Sequence of protein 2:
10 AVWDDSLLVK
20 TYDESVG

The following describes two proteins that form a bound complex.

Interface contacts:
Residue Q93 in protein 1 contacts residue S24 in protein 2 (closest heavy-atom distance 2.9 Å).
Residue R181 in protein 1 is in contact with residue D22 in protein 2 (closest heavy-atom distance 2.8 Å).
Residue R181 in protein 1 contacts residue Y21 in protein 2 (closest heavy-atom distance 3.5 Å).
Residue Q93 in protein 1 contacts residue E23 in protein 2 (closest heavy-atom distance 4.8 Å).
Residue A100 in protein 1 is in contact with residue L16 in protein 2 (closest heavy-atom distance 3.9 Å).
Residue Q222 in protein 1 is in contact with residue G26 in protein 2 (closest heavy-atom distance 3.0 Å).
Residue A100 in protein 1 interacts with residue L17 in protein 2 (closest heavy-atom distance 4.4 Å).
Residue S143 in protein 1 contacts residue D14 in protein 2 (closest heavy-atom distance 2.6 Å).
Residue V177 in protein 1 interacts with residue Y21 in protein 2 (closest heavy-atom distance 4.3 Å).
Residue L145 in protein 1 interacts with residue L17 in protein 2 (closest heavy-atom distance 4.7 Å).
Residue L173 in protein 1 interacts with residue Y21 in protein 2 (closest heavy-atom distance 3.7 Å).
Residue Q222 in protein 1 contacts residue V25 in protein 2 (closest heavy-atom distance 3.3 Å).
Residue Y184 in protein 1 is in contact with residue S24 in protein 2 (closest heavy-atom distance 3.9 Å).
Residue L142 in protein 1 interacts with residue L17 in protein 2 (closest heavy-atom distance 4.3 Å).
Residue Q103 in protein 1 interacts with residue A10 in protein 2 (closest heavy-atom distance 3.7 Å).
Residue P140 in protein 1 is in contact with residue S15 in protein 2 (closest heavy-atom distance 4.2 Å).
Residue Q103 in protein 1 interacts with residue V11 in protein 2 (closest heavy-atom distance 3.3 Å).
Residue W89 in protein 1 contacts residue S24 in protein 2 (closest heavy-atom distance 3.6 Å).
Residue P226 in protein 1 interacts with residue V25 in protein 2 (closest heavy-atom distance 4.1 Å).
Residue A100 in protein 1 is in contact with residue T20 in protein 2 (closest heavy-atom distance 4.2 Å).
Residue L141 in protein 1 is in contact with residue S15 in protein 2 (closest heavy-atom distance 4.9 Å).
Residue P226 in protein 1 contacts residue Y21 in protein 2 (closest heavy-atom distance 4.1 Å).
Residue Y184 in protein 1 interacts with residue L17 in protein 2 (closest heavy-atom distance 3.9 Å).
Residue E110 in protein 1 contacts residue V11 in protein 2 (closest heavy-atom distance 3.6 Å).
Residue V188 in protein 1 is in contact with residue L17 in protein 2 (closest heavy-atom distance 3.7 Å).
Residue V177 in protein 1 interacts with residue D22 in protein 2 (closest heavy-atom distance 4.7 Å).
Residue V104 in protein 1 contacts residue L17 in protein 2 (closest heavy-atom distance 4.1 Å).
Residue L229 in protein 1 interacts with residue Y21 in protein 2 (closest heavy-atom distance 4.0 Å).
Residue L142 in protein 1 interacts with residue D14 in protein 2 (closest heavy-atom distance 2.8 Å).
Residue L107 in protein 1 contacts residue W12 in protein 2 (closest heavy-atom distance 4.8 Å).
Residue L107 in protein 1 is in contact with residue V11 in protein 2 (closest heavy-atom distance 3.5 Å).
Residue Q139 in protein 1 is in contact with residue V18 in protein 2 (closest heavy-atom distance 3.7 Å).
Residue Y184 in protein 1 contacts residue Y21 in protein 2 (closest heavy-atom distance 3.6 Å).
Residue Q103 in protein 1 contacts residue L16 in protein 2 (closest heavy-atom distance 4.1 Å).
Residue L142 in protein 1 interacts with residue S15 in protein 2 (closest heavy-atom distance 4.4 Å).
Residue R181 in protein 1 contacts residue V18 in protein 2 (closest heavy-atom distance 4.4 Å).
Residue C189 in protein 1 contacts residue L17 in protein 2 (closest heavy-atom distance 3.9 Å).
Residue T144 in protein 1 interacts with residue D14 in protein 2 (closest heavy-atom distance 4.9 Å).
Residue L141 in protein 1 is in contact with residue D14 in protein 2 (closest heavy-atom distance 3.3 Å).
Residue A225 in protein 1 interacts with residue V25 in protein 2 (closest heavy-atom distance 4.1 Å).
Residue L141 in protein 1 interacts with residue V18 in protein 2 (closest heavy-atom distance 4.9 Å).
Residue S96 in protein 1 is in contact with residue S24 in protein 2 (closest heavy-atom distance 3.8 Å).
Residue P140 in protein 1 interacts with residue V18 in protein 2 (closest heavy-atom distance 3.5 Å).
Residue R181 in protein 1 contacts residue L17 in protein 2 (closest heavy-atom distance 4.6 Å).
Residue L142 in protein 1 interacts with residue L16 in protein 2 (closest heavy-atom distance 3.7 Å).
Residue L229 in protein 1 interacts with residue S24 in protein 2 (closest heavy-atom distance 4.1 Å).
Residue P140 in protein 1 interacts with residue D14 in protein 2 (closest heavy-atom distance 4.6 Å).
Residue A185 in protein 1 interacts with residue L17 in protein 2 (closest heavy-atom distance 3.8 Å).
Residue A180 in protein 1 interacts with residue Y21 in protein 2 (closest heavy-atom distance 3.1 Å).
Residue L142 in protein 1 interacts with residue D13 in protein 2 (closest heavy-atom distance 3.7 Å).
Residue S96 in protein 1 is in contact with residue T20 in protein 2 (closest heavy-atom distance 4.3 Å).
Residue Y184 in protein 1 is in contact with residue T20 in protein 2 (closest heavy-atom distance 3.7 Å).
Residue L229 in protein 1 is in contact with residue V25 in protein 2 (closest heavy-atom distance 3.8 Å).
Residue P140 in protein 1 contacts residue L17 in protein 2 (closest heavy-atom distance 3.7 Å).

Sequence of protein 1:
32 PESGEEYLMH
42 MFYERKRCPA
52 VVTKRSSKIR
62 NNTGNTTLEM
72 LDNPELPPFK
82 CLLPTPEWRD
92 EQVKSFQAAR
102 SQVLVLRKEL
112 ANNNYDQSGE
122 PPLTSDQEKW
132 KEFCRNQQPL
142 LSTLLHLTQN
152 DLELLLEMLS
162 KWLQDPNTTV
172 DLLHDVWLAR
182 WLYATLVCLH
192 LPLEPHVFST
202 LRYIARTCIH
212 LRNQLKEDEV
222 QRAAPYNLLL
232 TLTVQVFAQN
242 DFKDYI